This data describes a binding interaction between two proteins.

Interface contacts:
Residue R172 in the first protein contacts residue S167 in the second protein (closest heavy-atom distance 2.8 Å).
Residue T174 in the first protein is in contact with residue E186 in the second protein (closest heavy-atom distance 3.5 Å).
Residue F180 in the first protein contacts residue S167 in the second protein (closest heavy-atom distance 3.6 Å).
Residue F182 in the first protein is in contact with residue S183 in the second protein (closest heavy-atom distance 4.0 Å).
Residue Q143 in the first protein is in contact with residue R184 in the second protein (closest heavy-atom distance 2.9 Å).
Residue N8 in the first protein contacts residue R103 in the second protein (closest heavy-atom distance 3.4 Å).
Residue K175 in the first protein contacts residue E186 in the second protein (closest heavy-atom distance 3.0 Å).
Residue Q143 in the first protein is in contact with residue T137 in the second protein (closest heavy-atom distance 3.1 Å).
Residue W129 in the first protein contacts residue R215 in the second protein (closest heavy-atom distance 3.0 Å).
Residue T168 in the first protein contacts residue R172 in the second protein (closest heavy-atom distance 2.8 Å).
Residue P9 in the first protein is in contact with residue R107 in the second protein (closest heavy-atom distance 3.0 Å).
Residue K175 in the first protein contacts residue R165 in the second protein (closest heavy-atom distance 4.0 Å).
Residue R184 in the first protein is in contact with residue Q143 in the second protein (closest heavy-atom distance 3.0 Å).
Residue S167 in the first protein contacts residue F180 in the second protein (closest heavy-atom distance 3.6 Å).
Residue P119 in the first protein is in contact with residue W129 in the second protein (closest heavy-atom distance 4.0 Å).
Residue W129 in the first protein interacts with residue Y122 in the second protein (closest heavy-atom distance 2.9 Å).
Residue V121 in the first protein interacts with residue W129 in the second protein (closest heavy-atom distance 3.6 Å).
Residue L105 in the first protein contacts residue P9 in the second protein (closest heavy-atom distance 3.3 Å).
Residue P127 in the first protein is in contact with residue Y122 in the second protein (closest heavy-atom distance 3.5 Å).
Residue T174 in the first protein contacts residue R184 in the second protein (closest heavy-atom distance 3.4 Å).
Residue L141 in the first protein is in contact with residue T126 in the second protein (closest heavy-atom distance 4.1 Å).
Residue V12 in the first protein is in contact with residue P9 in the second protein (closest heavy-atom distance 3.9 Å).
Residue W129 in the first protein is in contact with residue E120 in the second protein (closest heavy-atom distance 3.4 Å).
Residue T126 in the first protein contacts residue L141 in the second protein (closest heavy-atom distance 4.1 Å).
Residue A139 in the first protein contacts residue F182 in the second protein (closest heavy-atom distance 3.8 Å).
Residue Y122 in the first protein is in contact with residue T126 in the second protein (closest heavy-atom distance 3.7 Å).
Residue Y122 in the first protein interacts with residue W129 in the second protein (closest heavy-atom distance 2.9 Å).
Residue F182 in the first protein contacts residue R184 in the second protein (closest heavy-atom distance 4.0 Å).
Residue E186 in the first protein contacts residue T174 in the second protein (closest heavy-atom distance 3.5 Å).
Residue A125 in the first protein contacts residue F124 in the second protein (closest heavy-atom distance 3.5 Å).
Residue K175 in the first protein interacts with residue A164 in the second protein (closest heavy-atom distance 3.2 Å).
Residue R184 in the first protein interacts with residue F182 in the second protein (closest heavy-atom distance 3.9 Å).
Residue W129 in the first protein interacts with residue V121 in the second protein (closest heavy-atom distance 3.6 Å).
Residue T137 in the first protein interacts with residue Q143 in the second protein (closest heavy-atom distance 3.1 Å).
Residue R215 in the first protein contacts residue W129 in the second protein (closest heavy-atom distance 3.0 Å).
Residue S183 in the first protein contacts residue F182 in the second protein (closest heavy-atom distance 3.9 Å).
Residue A164 in the first protein contacts residue K175 in the second protein (closest heavy-atom distance 3.3 Å).
Residue R107 in the first protein contacts residue P9 in the second protein (closest heavy-atom distance 3.0 Å).
Residue F124 in the first protein is in contact with residue F124 in the second protein (closest heavy-atom distance 3.8 Å).
Residue L141 in the first protein interacts with residue T137 in the second protein (closest heavy-atom distance 3.9 Å).
Residue F180 in the first protein interacts with residue R184 in the second protein (closest heavy-atom distance 3.4 Å).
Residue N8 in the first protein is in contact with residue R107 in the second protein (closest heavy-atom distance 3.7 Å).
Residue C11 in the first protein interacts with residue C11 in the second protein (closest heavy-atom distance 2.0 Å).
Residue F182 in the first protein is in contact with residue F182 in the second protein (closest heavy-atom distance 3.2 Å).
Residue W129 in the first protein is in contact with residue P119 in the second protein (closest heavy-atom distance 4.0 Å).
Residue R184 in the first protein contacts residue F180 in the second protein (closest heavy-atom distance 3.4 Å).
Residue R172 in the first protein contacts residue T168 in the second protein (closest heavy-atom distance 2.8 Å).
Residue R184 in the first protein contacts residue T174 in the second protein (closest heavy-atom distance 3.4 Å).
Residue T137 in the first protein interacts with residue L141 in the second protein (closest heavy-atom distance 3.9 Å).
Residue F182 in the first protein is in contact with residue A139 in the second protein (closest heavy-atom distance 3.8 Å).
Residue R165 in the first protein is in contact with residue K175 in the second protein (closest heavy-atom distance 3.9 Å).
Residue T169 in the first protein is in contact with residue T169 in the second protein (closest heavy-atom distance 3.5 Å).
Residue Y122 in the first protein interacts with residue P127 in the second protein (closest heavy-atom distance 3.5 Å).
Residue L141 in the first protein contacts residue R184 in the second protein (closest heavy-atom distance 4.2 Å).
Residue F124 in the first protein is in contact with residue A125 in the second protein (closest heavy-atom distance 3.6 Å).
Residue F182 in the first protein contacts residue T169 in the second protein (closest heavy-atom distance 4.2 Å).
Residue E186 in the first protein contacts residue K175 in the second protein (closest heavy-atom distance 3.0 Å).
Residue S167 in the first protein is in contact with residue R172 in the second protein (closest heavy-atom distance 2.8 Å).
Residue E120 in the first protein is in contact with residue W129 in the second protein (closest heavy-atom distance 3.4 Å).
Residue T126 in the first protein is in contact with residue Y122 in the second protein (closest heavy-atom distance 3.8 Å).

Sequence of the first protein:
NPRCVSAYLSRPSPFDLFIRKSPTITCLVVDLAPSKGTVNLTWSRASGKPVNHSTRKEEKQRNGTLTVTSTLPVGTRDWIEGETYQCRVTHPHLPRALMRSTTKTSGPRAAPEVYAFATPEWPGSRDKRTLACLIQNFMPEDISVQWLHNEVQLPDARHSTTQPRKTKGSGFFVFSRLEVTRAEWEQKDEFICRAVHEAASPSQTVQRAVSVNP

Sequence of the second protein:
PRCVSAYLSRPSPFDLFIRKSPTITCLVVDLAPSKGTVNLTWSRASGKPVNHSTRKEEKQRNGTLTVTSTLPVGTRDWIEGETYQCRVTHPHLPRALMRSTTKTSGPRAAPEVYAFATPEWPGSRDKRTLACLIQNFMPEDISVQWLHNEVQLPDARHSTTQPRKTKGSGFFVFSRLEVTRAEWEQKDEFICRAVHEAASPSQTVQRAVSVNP